Sequence of protein 1:
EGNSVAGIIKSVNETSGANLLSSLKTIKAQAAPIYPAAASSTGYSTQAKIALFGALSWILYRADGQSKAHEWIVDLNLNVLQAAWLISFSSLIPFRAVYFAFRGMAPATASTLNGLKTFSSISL

Residue-level contacts at the interface:
Residue T526 in protein 2 is in contact with residue S148 in protein 1 (closest heavy-atom distance 3.2 Å).
Residue W264 in protein 2 is in contact with residue L151 in protein 1 (closest heavy-atom distance 3.6 Å).
Residue D353 in protein 2 is in contact with residue K52 in protein 1 (closest heavy-atom distance 3.6 Å).
Residue Q533 in protein 2 interacts with residue L140 in protein 1 (closest heavy-atom distance 3.3 Å).
Residue L525 in protein 2 is in contact with residue L143 in protein 1 (closest heavy-atom distance 3.3 Å).
Residue E258 in protein 2 contacts residue G44 in protein 1 (closest heavy-atom distance 3.1 Å).
Residue K262 in protein 2 interacts with residue T42 in protein 1 (closest heavy-atom distance 2.9 Å).
Residue L325 in protein 2 interacts with residue F122 in protein 1 (closest heavy-atom distance 3.7 Å).
Residue F290 in protein 2 interacts with residue K144 in protein 1 (closest heavy-atom distance 3.5 Å).
Residue T524 in protein 2 contacts residue N30 in protein 1 (closest heavy-atom distance 3.5 Å).
Residue L315 in protein 2 contacts residue F127 in protein 1 (closest heavy-atom distance 3.7 Å).
Residue F321 in protein 2 interacts with residue Y126 in protein 1 (closest heavy-atom distance 3.6 Å).
Residue Q527 in protein 2 contacts residue V32 in protein 1 (closest heavy-atom distance 3.4 Å).
Residue E519 in protein 2 contacts residue I36 in protein 1 (closest heavy-atom distance 3.6 Å).
Residue P354 in protein 2 is in contact with residue L51 in protein 1 (closest heavy-atom distance 3.3 Å).
Residue R359 in protein 2 is in contact with residue L48 in protein 1 (closest heavy-atom distance 3.4 Å).
Residue S333 in protein 2 interacts with residue R123 in protein 1 (closest heavy-atom distance 3.6 Å).
Residue F282 in protein 2 is in contact with residue F146 in protein 1 (closest heavy-atom distance 3.5 Å).
Residue L326 in protein 2 is in contact with residue Y126 in protein 1 (closest heavy-atom distance 3.8 Å).
Residue K534 in protein 2 interacts with residue Y62 in protein 1 (closest heavy-atom distance 3.8 Å).
Residue K266 in protein 2 interacts with residue N40 in protein 1 (closest heavy-atom distance 3.3 Å).
Residue F282 in protein 2 is in contact with residue L151 in protein 1 (closest heavy-atom distance 3.7 Å).
Residue E355 in protein 2 interacts with residue L48 in protein 1 (closest heavy-atom distance 2.9 Å).
Residue L520 in protein 2 contacts residue V32 in protein 1 (closest heavy-atom distance 3.8 Å).
Residue H531 in protein 2 contacts residue Y62 in protein 1 (closest heavy-atom distance 3.5 Å).
Residue L301 in protein 2 interacts with residue F146 in protein 1 (closest heavy-atom distance 3.5 Å).
Residue L522 in protein 2 is in contact with residue I149 in protein 1 (closest heavy-atom distance 3.7 Å).
Residue F290 in protein 2 contacts residue S147 in protein 1 (closest heavy-atom distance 3.5 Å).
Residue E334 in protein 2 contacts residue R123 in protein 1 (closest heavy-atom distance 3.2 Å).
Residue M366 in protein 2 interacts with residue L48 in protein 1 (closest heavy-atom distance 3.7 Å).
Residue H531 in protein 2 is in contact with residue P60 in protein 1 (closest heavy-atom distance 3.8 Å).
Residue E329 in protein 2 contacts residue R123 in protein 1 (closest heavy-atom distance 3.1 Å).
Residue A515 in protein 2 interacts with residue L151 in protein 1 (closest heavy-atom distance 3.3 Å).
Residue L261 in protein 2 is in contact with residue L47 in protein 1 (closest heavy-atom distance 3.7 Å).
Residue L358 in protein 2 contacts residue L51 in protein 1 (closest heavy-atom distance 3.7 Å).
Residue I532 in protein 2 contacts residue L140 in protein 1 (closest heavy-atom distance 3.6 Å).
Residue L522 in protein 2 interacts with residue S150 in protein 1 (closest heavy-atom distance 3.3 Å).
Residue Q527 in protein 2 interacts with residue S31 in protein 1 (closest heavy-atom distance 2.9 Å).
Residue E334 in protein 2 contacts residue F127 in protein 1 (closest heavy-atom distance 3.4 Å).
Residue L520 in protein 2 interacts with residue A33 in protein 1 (closest heavy-atom distance 3.5 Å).
Residue K262 in protein 2 interacts with residue N40 in protein 1 (closest heavy-atom distance 3.1 Å).
Residue H535 in protein 2 contacts residue Y62 in protein 1 (closest heavy-atom distance 3.0 Å).
Residue L326 in protein 2 interacts with residue F122 in protein 1 (closest heavy-atom distance 3.4 Å).
Residue K330 in protein 2 contacts residue R123 in protein 1 (closest heavy-atom distance 3.4 Å).
Residue F282 in protein 2 is in contact with residue I149 in protein 1 (closest heavy-atom distance 3.5 Å).
Residue K262 in protein 2 contacts residue V39 in protein 1 (closest heavy-atom distance 3.3 Å).
Residue Q298 in protein 2 is in contact with residue K144 in protein 1 (closest heavy-atom distance 3.6 Å).
Residue L326 in protein 2 interacts with residue R123 in protein 1 (closest heavy-atom distance 3.8 Å).
Residue R267 in protein 2 interacts with residue S150 in protein 1 (closest heavy-atom distance 2.6 Å).
Residue L269 in protein 2 contacts residue L51 in protein 1 (closest heavy-atom distance 3.4 Å).
Residue F311 in protein 2 is in contact with residue R130 in protein 1 (closest heavy-atom distance 3.7 Å).
Residue L301 in protein 2 contacts residue T145 in protein 1 (closest heavy-atom distance 3.7 Å).
Residue A320 in protein 2 is in contact with residue Y126 in protein 1 (closest heavy-atom distance 3.3 Å).
Residue L269 in protein 2 is in contact with residue K55 in protein 1 (closest heavy-atom distance 3.3 Å).
Residue F529 in protein 2 interacts with residue L143 in protein 1 (closest heavy-atom distance 3.6 Å).
Residue F529 in protein 2 contacts residue G142 in protein 1 (closest heavy-atom distance 3.2 Å).
Residue G537 in protein 2 interacts with residue R130 in protein 1 (closest heavy-atom distance 2.8 Å).
Residue L522 in protein 2 interacts with residue S148 in protein 1 (closest heavy-atom distance 3.8 Å).
Residue L523 in protein 2 contacts residue V32 in protein 1 (closest heavy-atom distance 3.6 Å).
Residue Q298 in protein 2 is in contact with residue F146 in protein 1 (closest heavy-atom distance 3.2 Å).

The following describes two proteins that form a bound complex.

Sequence of protein 2:
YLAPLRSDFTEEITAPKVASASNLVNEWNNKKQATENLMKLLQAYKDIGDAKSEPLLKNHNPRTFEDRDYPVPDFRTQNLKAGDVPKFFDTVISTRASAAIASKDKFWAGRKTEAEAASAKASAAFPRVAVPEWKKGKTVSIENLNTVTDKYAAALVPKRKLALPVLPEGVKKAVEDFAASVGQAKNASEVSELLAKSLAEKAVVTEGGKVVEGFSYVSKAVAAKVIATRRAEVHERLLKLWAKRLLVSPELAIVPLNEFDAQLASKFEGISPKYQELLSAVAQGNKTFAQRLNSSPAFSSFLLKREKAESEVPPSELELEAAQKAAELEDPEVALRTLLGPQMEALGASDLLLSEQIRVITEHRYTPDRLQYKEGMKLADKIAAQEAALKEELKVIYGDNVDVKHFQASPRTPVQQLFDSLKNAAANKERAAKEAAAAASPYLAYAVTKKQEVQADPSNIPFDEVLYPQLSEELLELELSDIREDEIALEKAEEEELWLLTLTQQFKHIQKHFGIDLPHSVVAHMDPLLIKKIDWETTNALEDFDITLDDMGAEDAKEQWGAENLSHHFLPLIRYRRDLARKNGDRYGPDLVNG